These two protein chains interact to form a complex.

Sequence of chain A:
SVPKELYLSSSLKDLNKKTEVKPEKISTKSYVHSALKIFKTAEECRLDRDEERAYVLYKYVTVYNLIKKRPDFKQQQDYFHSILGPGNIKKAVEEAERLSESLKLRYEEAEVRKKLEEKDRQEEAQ

Contacts between the two chains:
Residue Y14 in chain B contacts residue D57 in chain A (closest heavy-atom distance 2.5 Å).
Residue V28 in chain B interacts with residue L74 in chain A (closest heavy-atom distance 3.8 Å).
Residue Y115 in chain B is in contact with residue S17 in chain A (closest heavy-atom distance 3.5 Å).
Residue R60 in chain B is in contact with residue Y14 in chain A (closest heavy-atom distance 3.3 Å).
Residue K67 in chain B contacts residue E27 in chain A (closest heavy-atom distance 3.6 Å).
Residue P30 in chain B is in contact with residue P30 in chain A (closest heavy-atom distance 3.4 Å).
Residue S16 in chain B is in contact with residue Y115 in chain A (closest heavy-atom distance 3.1 Å).
Residue R56 in chain B interacts with residue V9 in chain A (closest heavy-atom distance 3.7 Å).
Residue K25 in chain B interacts with residue V63 in chain A (closest heavy-atom distance 3.7 Å).
Residue L19 in chain B is in contact with residue K112 in chain A (closest heavy-atom distance 3.7 Å).
Residue K112 in chain B contacts residue L19 in chain A (closest heavy-atom distance 3.6 Å).
Residue P10 in chain B interacts with residue R114 in chain A (closest heavy-atom distance 3.6 Å).
Residue P10 in chain B is in contact with residue R56 in chain A (closest heavy-atom distance 3.6 Å).
Residue L13 in chain B interacts with residue R114 in chain A (closest heavy-atom distance 3.7 Å).
Residue V9 in chain B interacts with residue R56 in chain A (closest heavy-atom distance 3.8 Å).
Residue L22 in chain B is in contact with residue Y62 in chain A (closest heavy-atom distance 3.7 Å).
Residue E59 in chain B is in contact with residue Y14 in chain A (closest heavy-atom distance 2.8 Å).
Residue V71 in chain B contacts residue V28 in chain A (closest heavy-atom distance 3.8 Å).
Residue L15 in chain B is in contact with residue E59 in chain A (closest heavy-atom distance 2.9 Å).
Residue V63 in chain B interacts with residue T26 in chain A (closest heavy-atom distance 3.8 Å).
Residue E59 in chain B contacts residue S16 in chain A (closest heavy-atom distance 3.0 Å).
Residue L22 in chain B is in contact with residue V63 in chain A (closest heavy-atom distance 3.6 Å).
Residue L74 in chain B interacts with residue V28 in chain A (closest heavy-atom distance 3.8 Å).
Residue R56 in chain B contacts residue K11 in chain A (closest heavy-atom distance 3.0 Å).
Residue R114 in chain B contacts residue P10 in chain A (closest heavy-atom distance 3.6 Å).
Residue E59 in chain B contacts residue L13 in chain A (closest heavy-atom distance 3.5 Å).
Residue S17 in chain B interacts with residue Y115 in chain A (closest heavy-atom distance 3.5 Å).
Residue T26 in chain B interacts with residue K67 in chain A (closest heavy-atom distance 3.6 Å).
Residue Y115 in chain B contacts residue L13 in chain A (closest heavy-atom distance 3.7 Å).
Residue S8 in chain B interacts with residue R56 in chain A (closest heavy-atom distance 2.8 Å).
Residue T26 in chain B contacts residue T70 in chain A (closest heavy-atom distance 3.5 Å).
Residue K11 in chain B contacts residue R56 in chain A (closest heavy-atom distance 3.0 Å).
Residue L111 in chain B interacts with residue L22 in chain A (closest heavy-atom distance 3.6 Å).
Residue R114 in chain B interacts with residue K11 in chain A (closest heavy-atom distance 2.7 Å).
Residue L19 in chain B contacts residue Y115 in chain A (closest heavy-atom distance 3.4 Å).
Residue L13 in chain B interacts with residue Y115 in chain A (closest heavy-atom distance 3.8 Å).
Residue L13 in chain B is in contact with residue E59 in chain A (closest heavy-atom distance 3.6 Å).
Residue K67 in chain B contacts residue T26 in chain A (closest heavy-atom distance 3.5 Å).
Residue L22 in chain B contacts residue Y115 in chain A (closest heavy-atom distance 3.3 Å).
Residue Y62 in chain B interacts with residue N23 in chain A (closest heavy-atom distance 2.6 Å).
Residue D55 in chain B interacts with residue K11 in chain A (closest heavy-atom distance 3.6 Å).
Residue R56 in chain B interacts with residue S8 in chain A (closest heavy-atom distance 3.3 Å).
Residue V63 in chain B is in contact with residue L22 in chain A (closest heavy-atom distance 3.6 Å).
Residue Y62 in chain B interacts with residue L19 in chain A (closest heavy-atom distance 3.8 Å).
Residue Y14 in chain B contacts residue E59 in chain A (closest heavy-atom distance 2.9 Å).
Residue Y115 in chain B interacts with residue S18 in chain A (closest heavy-atom distance 3.5 Å).
Residue S18 in chain B interacts with residue Y115 in chain A (closest heavy-atom distance 3.4 Å).
Residue D57 in chain B contacts residue Y14 in chain A (closest heavy-atom distance 2.4 Å).
Residue R56 in chain B contacts residue P10 in chain A (closest heavy-atom distance 3.7 Å).
Residue R114 in chain B is in contact with residue L13 in chain A (closest heavy-atom distance 3.6 Å).
Residue S16 in chain B interacts with residue E59 in chain A (closest heavy-atom distance 2.9 Å).
Residue E59 in chain B is in contact with residue L15 in chain A (closest heavy-atom distance 2.9 Å).
Residue Y115 in chain B contacts residue S16 in chain A (closest heavy-atom distance 3.2 Å).
Residue T70 in chain B contacts residue T26 in chain A (closest heavy-atom distance 3.6 Å).
Residue Y115 in chain B contacts residue L22 in chain A (closest heavy-atom distance 3.3 Å).
Residue L22 in chain B contacts residue L111 in chain A (closest heavy-atom distance 3.5 Å).
Residue N23 in chain B contacts residue Y62 in chain A (closest heavy-atom distance 2.5 Å).
Residue K11 in chain B is in contact with residue D57 in chain A (closest heavy-atom distance 3.4 Å).
Residue K11 in chain B interacts with residue R114 in chain A (closest heavy-atom distance 2.8 Å).
Residue Y115 in chain B contacts residue L19 in chain A (closest heavy-atom distance 3.6 Å).

Sequence of chain B:
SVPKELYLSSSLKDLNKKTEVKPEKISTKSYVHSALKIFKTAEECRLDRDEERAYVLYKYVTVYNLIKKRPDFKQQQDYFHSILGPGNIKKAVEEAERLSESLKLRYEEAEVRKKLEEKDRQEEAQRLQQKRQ